Sequence of the first protein:
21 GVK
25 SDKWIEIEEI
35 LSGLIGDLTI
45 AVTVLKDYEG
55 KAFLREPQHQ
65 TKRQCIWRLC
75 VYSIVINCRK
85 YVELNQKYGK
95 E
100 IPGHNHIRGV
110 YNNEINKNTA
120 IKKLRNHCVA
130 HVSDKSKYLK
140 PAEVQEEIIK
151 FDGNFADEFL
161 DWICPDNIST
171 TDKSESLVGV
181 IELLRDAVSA

Sequence of the second protein:
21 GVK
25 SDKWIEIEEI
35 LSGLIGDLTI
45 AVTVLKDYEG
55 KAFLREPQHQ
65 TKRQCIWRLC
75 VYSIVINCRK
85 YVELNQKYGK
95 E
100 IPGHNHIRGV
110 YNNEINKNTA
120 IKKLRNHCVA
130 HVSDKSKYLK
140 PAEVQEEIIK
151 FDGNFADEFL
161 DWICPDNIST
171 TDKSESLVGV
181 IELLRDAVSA

This data describes a binding interaction between two proteins.

Interface contacts:
Residue D41 in the second protein is in contact with residue R72 in the first protein (closest heavy-atom distance 2.7 Å).
Residue P140 in the second protein contacts residue E33 in the first protein (closest heavy-atom distance 3.4 Å).
Residue L73 in the second protein is in contact with residue L73 in the first protein (closest heavy-atom distance 3.9 Å).
Residue V131 in the second protein interacts with residue E87 in the first protein (closest heavy-atom distance 2.9 Å).
Residue D41 in the second protein is in contact with residue C69 in the first protein (closest heavy-atom distance 4.2 Å).
Residue Y52 in the second protein is in contact with residue V48 in the first protein (closest heavy-atom distance 3.6 Å).
Residue Y52 in the second protein interacts with residue Y52 in the first protein (closest heavy-atom distance 4.1 Å).
Residue E87 in the second protein contacts residue V131 in the first protein (closest heavy-atom distance 2.9 Å).
Residue K91 in the second protein interacts with residue V131 in the first protein (closest heavy-atom distance 4.0 Å).
Residue K91 in the second protein is in contact with residue S132 in the first protein (closest heavy-atom distance 3.5 Å).
Residue A129 in the second protein contacts residue K84 in the first protein (closest heavy-atom distance 3.9 Å).
Residue S77 in the second protein contacts residue L73 in the first protein (closest heavy-atom distance 3.6 Å).
Residue D51 in the second protein contacts residue Y52 in the first protein (closest heavy-atom distance 2.4 Å).
Residue R72 in the second protein is in contact with residue D41 in the first protein (closest heavy-atom distance 2.7 Å).
Residue C69 in the second protein is in contact with residue I44 in the first protein (closest heavy-atom distance 3.7 Å).
Residue E33 in the second protein is in contact with residue K139 in the first protein (closest heavy-atom distance 4.2 Å).
Residue V131 in the second protein contacts residue L88 in the first protein (closest heavy-atom distance 4.1 Å).
Residue Y137 in the second protein contacts residue E30 in the first protein (closest heavy-atom distance 4.3 Å).
Residue G37 in the second protein is in contact with residue R72 in the first protein (closest heavy-atom distance 4.2 Å).
Residue I44 in the second protein is in contact with residue I70 in the first protein (closest heavy-atom distance 3.5 Å).
Residue K66 in the second protein is in contact with residue I44 in the first protein (closest heavy-atom distance 4.1 Å).
Residue H130 in the second protein is in contact with residue Q90 in the first protein (closest heavy-atom distance 3.4 Å).
Residue E30 in the second protein interacts with residue K134 in the first protein (closest heavy-atom distance 3.0 Å).
Residue L88 in the second protein interacts with residue V131 in the first protein (closest heavy-atom distance 4.1 Å).
Residue Y137 in the second protein contacts residue I34 in the first protein (closest heavy-atom distance 3.9 Å).
Residue E30 in the second protein interacts with residue Y137 in the first protein (closest heavy-atom distance 4.3 Å).
Residue E33 in the second protein is in contact with residue P140 in the first protein (closest heavy-atom distance 3.4 Å).
Residue V48 in the second protein is in contact with residue L73 in the first protein (closest heavy-atom distance 4.0 Å).
Residue K84 in the second protein interacts with residue A129 in the first protein (closest heavy-atom distance 3.9 Å).
Residue Y52 in the second protein interacts with residue D51 in the first protein (closest heavy-atom distance 2.4 Å).
Residue T47 in the second protein is in contact with residue K66 in the first protein (closest heavy-atom distance 4.3 Å).
Residue Q90 in the second protein contacts residue H130 in the first protein (closest heavy-atom distance 3.4 Å).
Residue C127 in the second protein interacts with residue K84 in the first protein (closest heavy-atom distance 2.9 Å).
Residue V131 in the second protein interacts with residue K84 in the first protein (closest heavy-atom distance 3.7 Å).
Residue H130 in the second protein contacts residue E87 in the first protein (closest heavy-atom distance 3.2 Å).
Residue I44 in the second protein contacts residue C69 in the first protein (closest heavy-atom distance 3.7 Å).
Residue L73 in the second protein interacts with residue V48 in the first protein (closest heavy-atom distance 4.0 Å).
Residue I70 in the second protein interacts with residue I44 in the first protein (closest heavy-atom distance 3.5 Å).
Residue E33 in the second protein interacts with residue Y137 in the first protein (closest heavy-atom distance 2.8 Å).
Residue G40 in the second protein interacts with residue C69 in the first protein (closest heavy-atom distance 3.5 Å).
Residue C127 in the second protein contacts residue I80 in the first protein (closest heavy-atom distance 4.0 Å).
Residue E87 in the second protein is in contact with residue H130 in the first protein (closest heavy-atom distance 3.2 Å).
Residue V48 in the second protein interacts with residue Y52 in the first protein (closest heavy-atom distance 3.6 Å).
Residue L73 in the second protein interacts with residue S77 in the first protein (closest heavy-atom distance 3.6 Å).
Residue I44 in the second protein interacts with residue K66 in the first protein (closest heavy-atom distance 4.1 Å).
Residue K134 in the second protein interacts with residue E30 in the first protein (closest heavy-atom distance 3.0 Å).
Residue C69 in the second protein interacts with residue D41 in the first protein (closest heavy-atom distance 4.2 Å).
Residue K84 in the second protein is in contact with residue C127 in the first protein (closest heavy-atom distance 2.9 Å).
Residue R72 in the second protein contacts residue G37 in the first protein (closest heavy-atom distance 4.2 Å).
Residue I34 in the second protein contacts residue Y137 in the first protein (closest heavy-atom distance 3.9 Å).
Residue V131 in the second protein is in contact with residue K91 in the first protein (closest heavy-atom distance 4.0 Å).
Residue K139 in the second protein contacts residue E33 in the first protein (closest heavy-atom distance 4.2 Å).
Residue H126 in the second protein is in contact with residue K84 in the first protein (closest heavy-atom distance 4.2 Å).
Residue C69 in the second protein is in contact with residue G40 in the first protein (closest heavy-atom distance 3.5 Å).
Residue Y137 in the second protein contacts residue E33 in the first protein (closest heavy-atom distance 2.8 Å).
Residue I80 in the second protein interacts with residue C127 in the first protein (closest heavy-atom distance 4.0 Å).
Residue K84 in the second protein is in contact with residue V131 in the first protein (closest heavy-atom distance 3.7 Å).
Residue K84 in the second protein is in contact with residue H126 in the first protein (closest heavy-atom distance 4.2 Å).
Residue S132 in the second protein interacts with residue K91 in the first protein (closest heavy-atom distance 3.5 Å).
Residue V128 in the second protein interacts with residue V128 in the first protein (closest heavy-atom distance 3.4 Å).